Sequence of the first protein:
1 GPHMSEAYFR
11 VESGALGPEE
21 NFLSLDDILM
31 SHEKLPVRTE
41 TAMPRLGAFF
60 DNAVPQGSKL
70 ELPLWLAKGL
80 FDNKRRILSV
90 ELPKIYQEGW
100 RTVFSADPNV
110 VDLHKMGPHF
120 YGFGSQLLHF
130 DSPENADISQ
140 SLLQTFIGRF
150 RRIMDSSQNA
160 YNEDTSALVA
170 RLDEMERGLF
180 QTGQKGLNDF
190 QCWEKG

Sequence of the second protein:
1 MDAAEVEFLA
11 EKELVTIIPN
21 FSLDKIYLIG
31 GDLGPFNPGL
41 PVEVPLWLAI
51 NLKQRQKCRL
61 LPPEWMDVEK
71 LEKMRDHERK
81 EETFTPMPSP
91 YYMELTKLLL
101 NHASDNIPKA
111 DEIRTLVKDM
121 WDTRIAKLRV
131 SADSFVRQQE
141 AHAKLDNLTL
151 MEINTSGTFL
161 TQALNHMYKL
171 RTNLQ

Interface contacts:
Residue S156 in the first protein is in contact with residue F159 in the second protein (closest heavy-atom distance 3.9 Å).
Residue W192 in the first protein contacts residue M151 in the second protein (closest heavy-atom distance 4.0 Å).
Residue L16 in the first protein is in contact with residue N173 in the second protein (closest heavy-atom distance 3.5 Å).
Residue G185 in the first protein contacts residue T155 in the second protein (closest heavy-atom distance 3.6 Å).
Residue W192 in the first protein is in contact with residue M93 in the second protein (closest heavy-atom distance 3.8 Å).
Residue F149 in the first protein interacts with residue A163 in the second protein (closest heavy-atom distance 3.7 Å).
Residue Q157 in the first protein interacts with residue R129 in the second protein (closest heavy-atom distance 2.9 Å).
Residue F145 in the first protein contacts residue L170 in the second protein (closest heavy-atom distance 4.0 Å).
Residue G182 in the first protein interacts with residue F159 in the second protein (closest heavy-atom distance 3.5 Å).
Residue Q143 in the first protein interacts with residue Q139 in the second protein (closest heavy-atom distance 3.1 Å).
Residue R150 in the first protein interacts with residue V130 in the second protein (closest heavy-atom distance 3.9 Å).
Residue F145 in the first protein interacts with residue A163 in the second protein (closest heavy-atom distance 3.5 Å).
Residue D188 in the first protein interacts with residue D2 in the second protein (closest heavy-atom distance 3.7 Å).
Residue D188 in the first protein contacts residue A3 in the second protein (closest heavy-atom distance 2.8 Å).
Residue N134 in the first protein is in contact with residue L174 in the second protein (closest heavy-atom distance 4.0 Å).
Residue R150 in the first protein is in contact with residue D133 in the second protein (closest heavy-atom distance 2.9 Å).
Residue I146 in the first protein is in contact with residue R137 in the second protein (closest heavy-atom distance 3.8 Å).
Residue W192 in the first protein interacts with residue E7 in the second protein (closest heavy-atom distance 2.7 Å).
Residue D154 in the first protein interacts with residue R129 in the second protein (closest heavy-atom distance 3.8 Å).
Residue M153 in the first protein is in contact with residue L160 in the second protein (closest heavy-atom distance 3.8 Å).
Residue T181 in the first protein interacts with residue F159 in the second protein (closest heavy-atom distance 3.7 Å).
Residue K194 in the first protein is in contact with residue N101 in the second protein (closest heavy-atom distance 3.7 Å).
Residue F145 in the first protein contacts residue M167 in the second protein (closest heavy-atom distance 3.3 Å).
Residue L142 in the first protein is in contact with residue L170 in the second protein (closest heavy-atom distance 3.9 Å).
Residue F189 in the first protein interacts with residue T155 in the second protein (closest heavy-atom distance 3.8 Å).
Residue M153 in the first protein is in contact with residue F159 in the second protein (closest heavy-atom distance 3.4 Å).
Residue S138 in the first protein is in contact with residue L174 in the second protein (closest heavy-atom distance 3.5 Å).
Residue S124 in the first protein interacts with residue N173 in the second protein (closest heavy-atom distance 3.8 Å).
Residue Q157 in the first protein contacts residue S156 in the second protein (closest heavy-atom distance 2.9 Å).
Residue L178 in the first protein contacts residue A163 in the second protein (closest heavy-atom distance 3.8 Å).
Residue W192 in the first protein interacts with residue E94 in the second protein (closest heavy-atom distance 4.0 Å).
Residue L178 in the first protein is in contact with residue Q162 in the second protein (closest heavy-atom distance 4.0 Å).
Residue T181 in the first protein is in contact with residue Q162 in the second protein (closest heavy-atom distance 2.7 Å).
Residue I146 in the first protein interacts with residue V136 in the second protein (closest heavy-atom distance 3.7 Å).
Residue F149 in the first protein interacts with residue V136 in the second protein (closest heavy-atom distance 3.8 Å).
Residue A159 in the first protein interacts with residue R129 in the second protein (closest heavy-atom distance 3.3 Å).
Residue L16 in the first protein is in contact with residue K169 in the second protein (closest heavy-atom distance 3.4 Å).
Residue W192 in the first protein contacts residue A3 in the second protein (closest heavy-atom distance 3.6 Å).
Residue L142 in the first protein contacts residue M167 in the second protein (closest heavy-atom distance 4.0 Å).
Residue I146 in the first protein contacts residue M167 in the second protein (closest heavy-atom distance 3.7 Å).
Residue F189 in the first protein is in contact with residue W121 in the second protein (closest heavy-atom distance 3.4 Å).
Residue F189 in the first protein contacts residue M151 in the second protein (closest heavy-atom distance 3.9 Å).
Residue S138 in the first protein is in contact with residue N173 in the second protein (closest heavy-atom distance 3.0 Å).
Residue L178 in the first protein is in contact with residue F159 in the second protein (closest heavy-atom distance 3.4 Å).
Residue E193 in the first protein interacts with residue K97 in the second protein (closest heavy-atom distance 3.8 Å).
Residue M153 in the first protein is in contact with residue R129 in the second protein (closest heavy-atom distance 3.8 Å).
Residue L127 in the first protein interacts with residue N173 in the second protein (closest heavy-atom distance 3.1 Å).
Residue A135 in the first protein is in contact with residue L174 in the second protein (closest heavy-atom distance 3.8 Å).
Residue W192 in the first protein interacts with residue K97 in the second protein (closest heavy-atom distance 3.4 Å).
Residue F189 in the first protein interacts with residue M93 in the second protein (closest heavy-atom distance 3.6 Å).
Residue T181 in the first protein is in contact with residue T158 in the second protein (closest heavy-atom distance 3.5 Å).
Residue M174 in the first protein is in contact with residue H166 in the second protein (closest heavy-atom distance 3.6 Å).
Residue L16 in the first protein is in contact with residue L170 in the second protein (closest heavy-atom distance 4.0 Å).
Residue F149 in the first protein is in contact with residue F159 in the second protein (closest heavy-atom distance 3.6 Å).
Residue G195 in the first protein interacts with residue N101 in the second protein (closest heavy-atom distance 3.8 Å).
Residue S138 in the first protein interacts with residue L170 in the second protein (closest heavy-atom distance 3.8 Å).
Residue L142 in the first protein interacts with residue Q139 in the second protein (closest heavy-atom distance 3.6 Å).
Residue L16 in the first protein is in contact with residue H166 in the second protein (closest heavy-atom distance 3.4 Å).
Residue L127 in the first protein is in contact with residue L174 in the second protein (closest heavy-atom distance 3.6 Å).
Residue I146 in the first protein contacts residue Q139 in the second protein (closest heavy-atom distance 3.7 Å).

This data describes a binding interaction between two proteins.